The following describes two proteins that form a bound complex.

Sequence of protein 1:
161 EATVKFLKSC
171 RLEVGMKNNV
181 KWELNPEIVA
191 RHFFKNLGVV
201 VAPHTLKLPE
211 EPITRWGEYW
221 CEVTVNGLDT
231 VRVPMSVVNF

Residue-level contacts at the interface:
Residue G106 in protein 2 contacts residue K165 in protein 1 (closest heavy-atom distance 4.4 Å).
Residue R147 in protein 2 interacts with residue E161 in protein 1 (closest heavy-atom distance 4.2 Å).
Residue V107 in protein 2 contacts residue K165 in protein 1 (closest heavy-atom distance 3.7 Å).
Residue V102 in protein 2 interacts with residue K165 in protein 1 (closest heavy-atom distance 3.3 Å).
Residue K144 in protein 2 is in contact with residue E161 in protein 1 (closest heavy-atom distance 4.8 Å).
Residue V107 in protein 2 interacts with residue A162 in protein 1 (closest heavy-atom distance 4.5 Å).
Residue S101 in protein 2 contacts residue K165 in protein 1 (closest heavy-atom distance 3.4 Å).
Residue V107 in protein 2 interacts with residue E161 in protein 1 (closest heavy-atom distance 3.4 Å).

Sequence of protein 2:
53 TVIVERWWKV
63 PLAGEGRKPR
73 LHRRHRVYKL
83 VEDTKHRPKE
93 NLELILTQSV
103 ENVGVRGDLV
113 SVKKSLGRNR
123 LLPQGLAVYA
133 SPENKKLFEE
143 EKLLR